Interface contacts:
Residue L451 in the first protein interacts with residue Q157 in the second protein (closest heavy-atom distance 3.3 Å).
Residue L451 in the first protein is in contact with residue R154 in the second protein (closest heavy-atom distance 4.4 Å).
Residue G450 in the first protein interacts with residue Q157 in the second protein (closest heavy-atom distance 3.0 Å).
Residue S449 in the first protein is in contact with residue Q157 in the second protein (closest heavy-atom distance 2.8 Å).
Residue T445 in the first protein interacts with residue D159 in the second protein (closest heavy-atom distance 4.9 Å).

Sequence of the first protein:
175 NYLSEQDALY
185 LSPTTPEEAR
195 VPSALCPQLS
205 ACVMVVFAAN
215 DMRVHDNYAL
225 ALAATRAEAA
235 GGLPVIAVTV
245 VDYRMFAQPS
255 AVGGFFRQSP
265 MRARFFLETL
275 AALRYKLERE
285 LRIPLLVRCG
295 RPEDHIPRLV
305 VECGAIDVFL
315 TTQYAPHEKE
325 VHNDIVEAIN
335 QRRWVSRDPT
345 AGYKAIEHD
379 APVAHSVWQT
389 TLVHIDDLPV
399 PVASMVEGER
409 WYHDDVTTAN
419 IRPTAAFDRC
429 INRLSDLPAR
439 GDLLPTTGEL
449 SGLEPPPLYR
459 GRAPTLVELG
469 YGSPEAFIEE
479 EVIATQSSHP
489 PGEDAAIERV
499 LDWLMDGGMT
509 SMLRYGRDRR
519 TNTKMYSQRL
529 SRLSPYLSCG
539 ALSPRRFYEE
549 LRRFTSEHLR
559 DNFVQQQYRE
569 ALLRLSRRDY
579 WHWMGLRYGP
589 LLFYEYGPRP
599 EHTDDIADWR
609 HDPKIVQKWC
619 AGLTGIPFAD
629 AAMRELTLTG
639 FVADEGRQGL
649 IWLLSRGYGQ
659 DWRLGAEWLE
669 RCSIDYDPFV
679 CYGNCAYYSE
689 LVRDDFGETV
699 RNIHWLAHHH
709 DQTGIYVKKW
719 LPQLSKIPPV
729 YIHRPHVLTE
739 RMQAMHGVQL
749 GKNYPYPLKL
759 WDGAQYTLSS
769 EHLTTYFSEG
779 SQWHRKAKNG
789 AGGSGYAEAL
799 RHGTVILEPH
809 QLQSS

Sequence of the second protein:
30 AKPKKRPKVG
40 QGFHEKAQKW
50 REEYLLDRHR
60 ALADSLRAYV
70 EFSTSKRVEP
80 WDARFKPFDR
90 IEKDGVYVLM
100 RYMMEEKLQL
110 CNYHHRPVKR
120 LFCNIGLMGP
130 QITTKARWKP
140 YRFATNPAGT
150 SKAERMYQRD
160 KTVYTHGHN

The following describes two proteins that form a bound complex.